The following describes two proteins that form a bound complex.

Sequence of the first protein:
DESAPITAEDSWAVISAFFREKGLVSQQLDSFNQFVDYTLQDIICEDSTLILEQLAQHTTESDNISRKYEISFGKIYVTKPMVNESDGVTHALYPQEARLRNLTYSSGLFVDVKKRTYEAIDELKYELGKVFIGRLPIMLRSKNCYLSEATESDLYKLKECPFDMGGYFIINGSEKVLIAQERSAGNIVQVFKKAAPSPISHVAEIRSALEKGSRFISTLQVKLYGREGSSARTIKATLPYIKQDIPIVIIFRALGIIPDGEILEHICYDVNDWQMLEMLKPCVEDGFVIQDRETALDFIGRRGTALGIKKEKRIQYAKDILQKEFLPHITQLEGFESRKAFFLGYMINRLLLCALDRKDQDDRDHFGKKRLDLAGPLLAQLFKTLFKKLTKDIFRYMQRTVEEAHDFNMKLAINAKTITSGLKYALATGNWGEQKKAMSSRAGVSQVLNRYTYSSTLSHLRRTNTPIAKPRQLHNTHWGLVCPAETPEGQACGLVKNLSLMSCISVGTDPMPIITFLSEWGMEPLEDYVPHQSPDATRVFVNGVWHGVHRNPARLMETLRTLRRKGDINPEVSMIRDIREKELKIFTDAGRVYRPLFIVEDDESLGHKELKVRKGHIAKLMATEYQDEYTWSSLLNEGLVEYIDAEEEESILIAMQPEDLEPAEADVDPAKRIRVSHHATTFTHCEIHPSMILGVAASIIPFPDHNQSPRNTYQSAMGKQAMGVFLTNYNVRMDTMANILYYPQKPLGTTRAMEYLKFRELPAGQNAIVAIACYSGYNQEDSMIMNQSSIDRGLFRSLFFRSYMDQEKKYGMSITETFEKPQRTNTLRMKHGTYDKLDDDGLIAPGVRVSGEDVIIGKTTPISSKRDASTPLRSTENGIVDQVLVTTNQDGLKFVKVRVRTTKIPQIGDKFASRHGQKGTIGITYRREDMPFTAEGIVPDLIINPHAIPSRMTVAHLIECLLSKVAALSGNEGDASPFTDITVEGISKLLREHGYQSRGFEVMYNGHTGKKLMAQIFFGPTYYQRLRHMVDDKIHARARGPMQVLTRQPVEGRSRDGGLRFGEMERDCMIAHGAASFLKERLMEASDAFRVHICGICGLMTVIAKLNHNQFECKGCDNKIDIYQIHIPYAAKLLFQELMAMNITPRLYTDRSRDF

Residue-level contacts at the interface:
Residue Q573 in the first protein contacts residue V128 in the second protein (closest heavy-atom distance 4.8 Å).

Sequence of the second protein:
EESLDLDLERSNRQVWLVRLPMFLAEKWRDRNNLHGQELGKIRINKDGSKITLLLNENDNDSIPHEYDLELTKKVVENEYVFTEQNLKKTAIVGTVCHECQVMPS